Sequence of chain B:
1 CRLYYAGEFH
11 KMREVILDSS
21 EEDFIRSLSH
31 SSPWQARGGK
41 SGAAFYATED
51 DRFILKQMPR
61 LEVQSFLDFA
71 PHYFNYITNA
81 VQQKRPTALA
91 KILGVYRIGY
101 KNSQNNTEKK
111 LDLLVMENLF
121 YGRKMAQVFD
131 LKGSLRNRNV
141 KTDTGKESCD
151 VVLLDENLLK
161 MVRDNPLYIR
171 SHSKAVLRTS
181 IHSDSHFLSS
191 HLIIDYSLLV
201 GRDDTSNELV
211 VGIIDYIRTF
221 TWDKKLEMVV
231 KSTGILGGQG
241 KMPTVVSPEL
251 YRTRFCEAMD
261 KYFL

Sequence of chain A:
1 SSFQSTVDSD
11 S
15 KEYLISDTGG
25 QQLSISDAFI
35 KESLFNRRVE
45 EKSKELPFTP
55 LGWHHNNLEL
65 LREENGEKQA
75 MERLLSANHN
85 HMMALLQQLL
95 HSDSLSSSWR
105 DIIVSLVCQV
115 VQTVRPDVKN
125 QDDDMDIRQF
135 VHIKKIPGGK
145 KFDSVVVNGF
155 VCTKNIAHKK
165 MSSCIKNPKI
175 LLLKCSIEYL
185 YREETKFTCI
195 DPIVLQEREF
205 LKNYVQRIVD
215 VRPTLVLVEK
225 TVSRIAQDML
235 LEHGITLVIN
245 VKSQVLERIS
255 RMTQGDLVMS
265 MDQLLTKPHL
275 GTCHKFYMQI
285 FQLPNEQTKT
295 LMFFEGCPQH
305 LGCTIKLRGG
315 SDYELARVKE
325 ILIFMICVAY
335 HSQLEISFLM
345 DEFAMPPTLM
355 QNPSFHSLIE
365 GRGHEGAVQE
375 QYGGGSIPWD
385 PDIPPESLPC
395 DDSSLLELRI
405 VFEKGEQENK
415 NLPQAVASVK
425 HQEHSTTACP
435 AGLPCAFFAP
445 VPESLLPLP

This data describes a binding interaction between two proteins.

Contacts between the two chains:
Residue E45 in chain A is in contact with residue R163 in chain B (closest heavy-atom distance 3.2 Å).
Residue I34 in chain A contacts residue Y168 in chain B (closest heavy-atom distance 4.8 Å).
Residue E16 in chain A interacts with residue K261 in chain B (closest heavy-atom distance 3.8 Å).